Contacts between the two chains:
Residue Q53 in the second protein contacts residue I65 in the first protein (closest heavy-atom distance 3.7 Å).
Residue Y89 in the second protein interacts with residue N61 in the first protein (closest heavy-atom distance 3.6 Å).
Residue Q58 in the second protein is in contact with residue S59 in the first protein (closest heavy-atom distance 3.6 Å).
Residue S50 in the second protein interacts with residue S50 in the first protein (closest heavy-atom distance 3.5 Å).
Residue D55 in the second protein contacts residue L62 in the first protein (closest heavy-atom distance 3.1 Å).
Residue V56 in the second protein contacts residue N61 in the first protein (closest heavy-atom distance 3.3 Å).
Residue L48 in the second protein interacts with residue L48 in the first protein (closest heavy-atom distance 3.6 Å).
Residue L62 in the second protein contacts residue L62 in the first protein (closest heavy-atom distance 3.8 Å).
Residue I98 in the second protein interacts with residue I98 in the first protein (closest heavy-atom distance 3.3 Å).
Residue Q53 in the second protein contacts residue W83 in the first protein (closest heavy-atom distance 4.3 Å).
Residue S94 in the second protein is in contact with residue L48 in the first protein (closest heavy-atom distance 3.8 Å).
Residue V2 in the second protein interacts with residue V46 in the first protein (closest heavy-atom distance 3.8 Å).
Residue Q58 in the second protein interacts with residue Q58 in the first protein (closest heavy-atom distance 3.1 Å).
Residue D55 in the second protein is in contact with residue R63 in the first protein (closest heavy-atom distance 3.7 Å).
Residue S50 in the second protein contacts residue I51 in the first protein (closest heavy-atom distance 4.6 Å).
Residue V2 in the second protein is in contact with residue E99 in the first protein (closest heavy-atom distance 4.1 Å).
Residue V2 in the second protein contacts residue I98 in the first protein (closest heavy-atom distance 3.8 Å).
Residue L54 in the second protein contacts residue V64 in the first protein (closest heavy-atom distance 2.9 Å).
Residue S94 in the second protein interacts with residue L49 in the first protein (closest heavy-atom distance 5.0 Å).
Residue S4 in the second protein is in contact with residue V46 in the first protein (closest heavy-atom distance 3.5 Å).
Residue T52 in the second protein is in contact with residue I65 in the first protein (closest heavy-atom distance 3.2 Å).
Residue L54 in the second protein is in contact with residue L62 in the first protein (closest heavy-atom distance 3.4 Å).
Residue Q58 in the second protein is in contact with residue N61 in the first protein (closest heavy-atom distance 2.8 Å).
Residue S50 in the second protein contacts residue L48 in the first protein (closest heavy-atom distance 4.2 Å).
Residue S4 in the second protein interacts with residue V47 in the first protein (closest heavy-atom distance 4.9 Å).
Residue Q3 in the second protein interacts with residue V46 in the first protein (closest heavy-atom distance 4.6 Å).
Residue S90 in the second protein is in contact with residue R25 in the first protein (closest heavy-atom distance 4.2 Å).
Residue I96 in the second protein interacts with residue L48 in the first protein (closest heavy-atom distance 3.9 Å).
Residue V56 in the second protein interacts with residue L62 in the first protein (closest heavy-atom distance 2.9 Å).
Residue Q53 in the second protein contacts residue R25 in the first protein (closest heavy-atom distance 2.8 Å).
Residue T52 in the second protein contacts residue L49 in the first protein (closest heavy-atom distance 3.6 Å).
Residue L54 in the second protein interacts with residue R63 in the first protein (closest heavy-atom distance 3.3 Å).
Residue T52 in the second protein is in contact with residue I51 in the first protein (closest heavy-atom distance 4.4 Å).
Residue I96 in the second protein is in contact with residue I98 in the first protein (closest heavy-atom distance 3.5 Å).
Residue S90 in the second protein contacts residue W83 in the first protein (closest heavy-atom distance 5.0 Å).
Residue L54 in the second protein interacts with residue W83 in the first protein (closest heavy-atom distance 4.5 Å).
Residue T52 in the second protein interacts with residue V64 in the first protein (closest heavy-atom distance 4.1 Å).
Residue E57 in the second protein interacts with residue N61 in the first protein (closest heavy-atom distance 3.6 Å).
Residue D55 in the second protein contacts residue W83 in the first protein (closest heavy-atom distance 3.4 Å).
Residue I96 in the second protein contacts residue V46 in the first protein (closest heavy-atom distance 3.8 Å).
Residue D55 in the second protein interacts with residue N61 in the first protein (closest heavy-atom distance 4.3 Å).
Residue Q53 in the second protein is in contact with residue V64 in the first protein (closest heavy-atom distance 3.3 Å).
Residue Q58 in the second protein is in contact with residue Q60 in the first protein (closest heavy-atom distance 3.5 Å).
Residue S50 in the second protein contacts residue L49 in the first protein (closest heavy-atom distance 2.7 Å).
Residue T52 in the second protein is in contact with residue A66 in the first protein (closest heavy-atom distance 2.9 Å).
Residue W95 in the second protein is in contact with residue L48 in the first protein (closest heavy-atom distance 4.2 Å).
Residue I51 in the second protein interacts with residue I51 in the first protein (closest heavy-atom distance 3.6 Å).

Sequence of the second protein:
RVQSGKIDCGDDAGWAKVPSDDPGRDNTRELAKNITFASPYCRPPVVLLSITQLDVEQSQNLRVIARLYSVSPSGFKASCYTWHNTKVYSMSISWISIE

These two protein chains interact to form a complex.

Sequence of the first protein:
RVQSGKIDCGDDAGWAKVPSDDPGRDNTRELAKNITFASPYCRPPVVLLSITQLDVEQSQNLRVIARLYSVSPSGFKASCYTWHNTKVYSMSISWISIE